Contacts between the two chains:
Residue L6 in the second protein contacts residue L6 in the first protein (closest heavy-atom distance 4.7 Å).
Residue V2 in the second protein contacts residue C39 in the first protein (closest heavy-atom distance 3.8 Å).
Residue F1 in the second protein is in contact with residue C39 in the first protein (closest heavy-atom distance 4.0 Å).
Residue V2 in the second protein contacts residue C7 in the first protein (closest heavy-atom distance 4.8 Å).
Residue F1 in the second protein contacts residue S41 in the first protein (closest heavy-atom distance 4.8 Å).
Residue F1 in the second protein contacts residue N3 in the first protein (closest heavy-atom distance 4.8 Å).
Residue H5 in the second protein interacts with residue I42 in the first protein (closest heavy-atom distance 3.3 Å).
Residue V2 in the second protein contacts residue C38 in the first protein (closest heavy-atom distance 3.7 Å).
Residue L6 in the second protein contacts residue H10 in the first protein (closest heavy-atom distance 3.8 Å).
Residue V2 in the second protein interacts with residue S41 in the first protein (closest heavy-atom distance 3.8 Å).
Residue V2 in the second protein contacts residue T40 in the first protein (closest heavy-atom distance 4.5 Å).
Residue S9 in the second protein interacts with residue H10 in the first protein (closest heavy-atom distance 3.3 Å).
Residue V2 in the second protein interacts with residue I42 in the first protein (closest heavy-atom distance 3.1 Å).
Residue F1 in the second protein contacts residue T40 in the first protein (closest heavy-atom distance 3.2 Å).
Residue H10 in the second protein contacts residue H10 in the first protein (closest heavy-atom distance 3.3 Å).
Residue L6 in the second protein is in contact with residue C7 in the first protein (closest heavy-atom distance 3.9 Å).

Sequence of the first protein:
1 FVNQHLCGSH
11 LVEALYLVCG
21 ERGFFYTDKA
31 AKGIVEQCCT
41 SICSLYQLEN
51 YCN

Sequence of the second protein:
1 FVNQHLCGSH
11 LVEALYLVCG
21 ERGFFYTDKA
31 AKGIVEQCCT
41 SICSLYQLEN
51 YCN

These two protein chains interact to form a complex.